This data describes a binding interaction between two proteins.

Sequence of protein 1:
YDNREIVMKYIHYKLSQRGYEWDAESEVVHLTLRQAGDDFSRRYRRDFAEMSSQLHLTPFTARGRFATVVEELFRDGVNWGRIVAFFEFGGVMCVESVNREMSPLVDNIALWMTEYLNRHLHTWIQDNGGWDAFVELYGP

Sequence of protein 2:
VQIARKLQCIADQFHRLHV

Contacts between the two chains:
Residue Y67 in protein 1 contacts residue Q17 in protein 2 (closest heavy-atom distance 3.3 Å).
Residue Y161 in protein 1 contacts residue H22 in protein 2 (closest heavy-atom distance 3.2 Å).
Residue R105 in protein 1 is in contact with residue A15 in protein 2 (closest heavy-atom distance 3.9 Å).
Residue D62 in protein 1 is in contact with residue F18 in protein 2 (closest heavy-atom distance 4.6 Å).
Residue V92 in protein 1 interacts with residue L11 in protein 2 (closest heavy-atom distance 4.2 Å).
Residue L96 in protein 1 interacts with residue A8 in protein 2 (closest heavy-atom distance 4.5 Å).
Residue L96 in protein 1 contacts residue Q12 in protein 2 (closest heavy-atom distance 3.3 Å).
Residue R105 in protein 1 is in contact with residue Q12 in protein 2 (closest heavy-atom distance 3.4 Å).
Residue D70 in protein 1 interacts with residue K10 in protein 2 (closest heavy-atom distance 2.9 Å).
Residue R66 in protein 1 interacts with residue L21 in protein 2 (closest heavy-atom distance 3.8 Å).
Residue W103 in protein 1 is in contact with residue H19 in protein 2 (closest heavy-atom distance 4.0 Å).
Residue Q77 in protein 1 interacts with residue Q6 in protein 2 (closest heavy-atom distance 4.5 Å).
Residue M74 in protein 1 interacts with residue I7 in protein 2 (closest heavy-atom distance 3.7 Å).
Residue R105 in protein 1 interacts with residue D16 in protein 2 (closest heavy-atom distance 2.8 Å).
Residue V107 in protein 1 contacts residue F18 in protein 2 (closest heavy-atom distance 4.5 Å).
Residue G104 in protein 1 interacts with residue F18 in protein 2 (closest heavy-atom distance 4.5 Å).
Residue E95 in protein 1 is in contact with residue A8 in protein 2 (closest heavy-atom distance 3.6 Å).
Residue N102 in protein 1 contacts residue D16 in protein 2 (closest heavy-atom distance 3.3 Å).
Residue Q77 in protein 1 is in contact with residue V5 in protein 2 (closest heavy-atom distance 2.6 Å).
Residue M74 in protein 1 interacts with residue L11 in protein 2 (closest heavy-atom distance 3.8 Å).
Residue E95 in protein 1 interacts with residue Q12 in protein 2 (closest heavy-atom distance 2.8 Å).
Residue L96 in protein 1 is in contact with residue L11 in protein 2 (closest heavy-atom distance 4.3 Å).
Residue A108 in protein 1 interacts with residue L11 in protein 2 (closest heavy-atom distance 3.9 Å).
Residue F63 in protein 1 is in contact with residue I14 in protein 2 (closest heavy-atom distance 3.7 Å).
Residue F112 in protein 1 interacts with residue L11 in protein 2 (closest heavy-atom distance 3.7 Å).
Residue L78 in protein 1 contacts residue I7 in protein 2 (closest heavy-atom distance 4.4 Å).
Residue L160 in protein 1 interacts with residue H19 in protein 2 (closest heavy-atom distance 4.9 Å).
Residue A108 in protein 1 interacts with residue A15 in protein 2 (closest heavy-atom distance 3.9 Å).
Residue R98 in protein 1 interacts with residue Q12 in protein 2 (closest heavy-atom distance 5.0 Å).
Residue Y67 in protein 1 interacts with residue I14 in protein 2 (closest heavy-atom distance 3.6 Å).
Residue L160 in protein 1 interacts with residue H22 in protein 2 (closest heavy-atom distance 3.3 Å).
Residue F97 in protein 1 is in contact with residue Q12 in protein 2 (closest heavy-atom distance 4.8 Å).
Residue E95 in protein 1 interacts with residue R9 in protein 2 (closest heavy-atom distance 3.7 Å).
Residue F63 in protein 1 contacts residue A15 in protein 2 (closest heavy-atom distance 3.9 Å).
Residue Y67 in protein 1 contacts residue F18 in protein 2 (closest heavy-atom distance 4.0 Å).
Residue D99 in protein 1 interacts with residue Q12 in protein 2 (closest heavy-atom distance 3.3 Å).
Residue N102 in protein 1 is in contact with residue A15 in protein 2 (closest heavy-atom distance 4.3 Å).
Residue A59 in protein 1 is in contact with residue F18 in protein 2 (closest heavy-atom distance 3.7 Å).
Residue D70 in protein 1 contacts residue I14 in protein 2 (closest heavy-atom distance 3.9 Å).
Residue M74 in protein 1 interacts with residue K10 in protein 2 (closest heavy-atom distance 4.4 Å).
Residue F71 in protein 1 is in contact with residue I14 in protein 2 (closest heavy-atom distance 4.1 Å).
Residue Y161 in protein 1 is in contact with residue F18 in protein 2 (closest heavy-atom distance 3.5 Å).
Residue V92 in protein 1 is in contact with residue A8 in protein 2 (closest heavy-atom distance 3.7 Å).
Residue V92 in protein 1 is in contact with residue I7 in protein 2 (closest heavy-atom distance 4.1 Å).
Residue F63 in protein 1 interacts with residue F18 in protein 2 (closest heavy-atom distance 3.5 Å).
Residue Y161 in protein 1 is in contact with residue H19 in protein 2 (closest heavy-atom distance 3.3 Å).
Residue N102 in protein 1 interacts with residue H19 in protein 2 (closest heavy-atom distance 3.6 Å).
Residue F112 in protein 1 contacts residue I7 in protein 2 (closest heavy-atom distance 4.1 Å).
Residue R66 in protein 1 contacts residue F18 in protein 2 (closest heavy-atom distance 4.3 Å).
Residue L96 in protein 1 is in contact with residue A15 in protein 2 (closest heavy-atom distance 4.8 Å).
Residue F63 in protein 1 contacts residue L11 in protein 2 (closest heavy-atom distance 4.4 Å).
Residue G104 in protein 1 is in contact with residue A15 in protein 2 (closest heavy-atom distance 3.8 Å).
Residue F71 in protein 1 is in contact with residue L11 in protein 2 (closest heavy-atom distance 3.7 Å).
Residue Q77 in protein 1 interacts with residue I7 in protein 2 (closest heavy-atom distance 4.2 Å).
Residue G104 in protein 1 contacts residue H19 in protein 2 (closest heavy-atom distance 3.7 Å).